This data describes a binding interaction between two proteins.

Interface contacts:
Residue L87 in protein 1 contacts residue Y80 in protein 2 (closest heavy-atom distance 3.6 Å).
Residue I86 in protein 1 is in contact with residue V54 in protein 2 (closest heavy-atom distance 4.1 Å).
Residue E83 in protein 1 contacts residue T53 in protein 2 (closest heavy-atom distance 2.8 Å).
Residue R100 in protein 1 contacts residue R75 in protein 2 (closest heavy-atom distance 3.4 Å).
Residue D136 in protein 1 contacts residue Y131 in protein 2 (closest heavy-atom distance 2.9 Å).
Residue Y91 in protein 1 contacts residue V79 in protein 2 (closest heavy-atom distance 3.9 Å).
Residue V65 in protein 1 contacts residue V62 in protein 2 (closest heavy-atom distance 3.5 Å).
Residue V65 in protein 1 interacts with residue P71 in protein 2 (closest heavy-atom distance 3.5 Å).
Residue D95 in protein 1 interacts with residue W59 in protein 2 (closest heavy-atom distance 4.2 Å).
Residue R61 in protein 1 is in contact with residue A65 in protein 2 (closest heavy-atom distance 4.0 Å).
Residue Q89 in protein 1 contacts residue V79 in protein 2 (closest heavy-atom distance 3.4 Å).
Residue H42 in protein 1 is in contact with residue I55 in protein 2 (closest heavy-atom distance 3.7 Å).
Residue Y91 in protein 1 is in contact with residue W59 in protein 2 (closest heavy-atom distance 3.8 Å).
Residue I90 in protein 1 is in contact with residue Y80 in protein 2 (closest heavy-atom distance 4.0 Å).
Residue K96 in protein 1 interacts with residue W59 in protein 2 (closest heavy-atom distance 3.9 Å).
Residue P68 in protein 1 contacts residue R78 in protein 2 (closest heavy-atom distance 3.4 Å).
Residue Y139 in protein 1 is in contact with residue Y131 in protein 2 (closest heavy-atom distance 3.0 Å).
Residue G88 in protein 1 contacts residue Y80 in protein 2 (closest heavy-atom distance 3.4 Å).
Residue R44 in protein 1 is in contact with residue I55 in protein 2 (closest heavy-atom distance 3.8 Å).
Residue R112 in protein 1 is in contact with residue N121 in protein 2 (closest heavy-atom distance 3.8 Å).
Residue V65 in protein 1 is in contact with residue L73 in protein 2 (closest heavy-atom distance 4.1 Å).
Residue N94 in protein 1 is in contact with residue K81 in protein 2 (closest heavy-atom distance 3.6 Å).
Residue N94 in protein 1 is in contact with residue W59 in protein 2 (closest heavy-atom distance 3.7 Å).
Residue H42 in protein 1 contacts residue V54 in protein 2 (closest heavy-atom distance 2.7 Å).
Residue Y139 in protein 1 contacts residue P134 in protein 2 (closest heavy-atom distance 3.7 Å).
Residue I67 in protein 1 interacts with residue R58 in protein 2 (closest heavy-atom distance 4.0 Å).
Residue Q89 in protein 1 contacts residue R75 in protein 2 (closest heavy-atom distance 3.4 Å).
Residue R44 in protein 1 interacts with residue E84 in protein 2 (closest heavy-atom distance 2.7 Å).
Residue R61 in protein 1 interacts with residue L64 in protein 2 (closest heavy-atom distance 3.1 Å).
Residue H42 in protein 1 contacts residue V56 in protein 2 (closest heavy-atom distance 2.9 Å).
Residue Y139 in protein 1 is in contact with residue S133 in protein 2 (closest heavy-atom distance 3.6 Å).
Residue V41 in protein 1 is in contact with residue T53 in protein 2 (closest heavy-atom distance 3.9 Å).
Residue R44 in protein 1 interacts with residue V83 in protein 2 (closest heavy-atom distance 4.1 Å).
Residue Y91 in protein 1 is in contact with residue W60 in protein 2 (closest heavy-atom distance 2.8 Å).
Residue R100 in protein 1 interacts with residue V79 in protein 2 (closest heavy-atom distance 3.5 Å).
Residue D136 in protein 1 interacts with residue R120 in protein 2 (closest heavy-atom distance 3.0 Å).
Residue I86 in protein 1 interacts with residue Y80 in protein 2 (closest heavy-atom distance 4.1 Å).
Residue Q89 in protein 1 interacts with residue R78 in protein 2 (closest heavy-atom distance 3.2 Å).
Residue L87 in protein 1 is in contact with residue R78 in protein 2 (closest heavy-atom distance 3.0 Å).
Residue L132 in protein 1 contacts residue R120 in protein 2 (closest heavy-atom distance 3.8 Å).
Residue W105 in protein 1 interacts with residue V56 in protein 2 (closest heavy-atom distance 4.0 Å).
Residue F143 in protein 1 is in contact with residue E135 in protein 2 (closest heavy-atom distance 4.2 Å).
Residue W105 in protein 1 contacts residue L82 in protein 2 (closest heavy-atom distance 3.8 Å).
Residue K190 in protein 1 interacts with residue E135 in protein 2 (closest heavy-atom distance 4.2 Å).
Residue Q89 in protein 1 is in contact with residue Y80 in protein 2 (closest heavy-atom distance 2.9 Å).
Residue R61 in protein 1 contacts residue E67 in protein 2 (closest heavy-atom distance 4.0 Å).
Residue I86 in protein 1 contacts residue V56 in protein 2 (closest heavy-atom distance 3.6 Å).
Residue R61 in protein 1 contacts residue G66 in protein 2 (closest heavy-atom distance 3.1 Å).
Residue G88 in protein 1 interacts with residue R78 in protein 2 (closest heavy-atom distance 3.6 Å).
Residue I67 in protein 1 interacts with residue V56 in protein 2 (closest heavy-atom distance 3.9 Å).
Residue W105 in protein 1 interacts with residue Y80 in protein 2 (closest heavy-atom distance 4.1 Å).
Residue K96 in protein 1 contacts residue W60 in protein 2 (closest heavy-atom distance 3.9 Å).
Residue P66 in protein 1 contacts residue R58 in protein 2 (closest heavy-atom distance 3.3 Å).
Residue V65 in protein 1 interacts with residue R58 in protein 2 (closest heavy-atom distance 2.9 Å).
Residue Y43 in protein 1 interacts with residue I55 in protein 2 (closest heavy-atom distance 4.0 Å).
Residue I67 in protein 1 contacts residue Y80 in protein 2 (closest heavy-atom distance 3.4 Å).
Residue P68 in protein 1 contacts residue Y80 in protein 2 (closest heavy-atom distance 3.3 Å).
Residue Q108 in protein 1 interacts with residue K87 in protein 2 (closest heavy-atom distance 3.1 Å).
Residue D136 in protein 1 is in contact with residue L94 in protein 2 (closest heavy-atom distance 3.7 Å).
Residue V41 in protein 1 contacts residue I55 in protein 2 (closest heavy-atom distance 4.0 Å).

Sequence of protein 1:
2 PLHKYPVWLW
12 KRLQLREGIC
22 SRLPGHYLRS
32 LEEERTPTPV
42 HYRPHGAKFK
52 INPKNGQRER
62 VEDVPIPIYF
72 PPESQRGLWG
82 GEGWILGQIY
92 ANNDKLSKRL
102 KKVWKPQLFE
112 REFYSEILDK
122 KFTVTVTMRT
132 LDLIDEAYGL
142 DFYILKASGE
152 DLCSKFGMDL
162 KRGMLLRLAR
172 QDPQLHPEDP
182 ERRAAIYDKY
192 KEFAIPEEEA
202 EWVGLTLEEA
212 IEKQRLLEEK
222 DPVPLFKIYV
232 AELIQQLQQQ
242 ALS

Sequence of protein 2:
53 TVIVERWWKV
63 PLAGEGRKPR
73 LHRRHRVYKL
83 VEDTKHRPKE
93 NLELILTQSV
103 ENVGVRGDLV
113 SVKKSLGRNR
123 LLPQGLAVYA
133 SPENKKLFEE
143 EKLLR